Sequence of protein 2:
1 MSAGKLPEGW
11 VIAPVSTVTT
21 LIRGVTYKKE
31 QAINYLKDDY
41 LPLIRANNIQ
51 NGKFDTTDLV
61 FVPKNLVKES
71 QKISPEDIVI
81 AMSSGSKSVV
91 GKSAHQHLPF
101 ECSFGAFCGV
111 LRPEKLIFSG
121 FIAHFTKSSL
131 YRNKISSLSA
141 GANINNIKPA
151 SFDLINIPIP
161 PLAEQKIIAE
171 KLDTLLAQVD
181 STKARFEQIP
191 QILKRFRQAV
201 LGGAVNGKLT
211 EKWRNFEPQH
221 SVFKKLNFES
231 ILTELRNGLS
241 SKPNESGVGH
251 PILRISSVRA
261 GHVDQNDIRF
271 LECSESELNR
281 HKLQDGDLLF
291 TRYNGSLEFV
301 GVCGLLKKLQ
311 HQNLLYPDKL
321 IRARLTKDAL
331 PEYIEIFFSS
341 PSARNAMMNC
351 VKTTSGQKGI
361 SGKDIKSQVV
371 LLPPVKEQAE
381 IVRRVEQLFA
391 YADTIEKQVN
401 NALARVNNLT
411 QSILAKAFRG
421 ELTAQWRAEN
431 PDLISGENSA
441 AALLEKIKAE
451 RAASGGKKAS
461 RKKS

Sequence of protein 1:
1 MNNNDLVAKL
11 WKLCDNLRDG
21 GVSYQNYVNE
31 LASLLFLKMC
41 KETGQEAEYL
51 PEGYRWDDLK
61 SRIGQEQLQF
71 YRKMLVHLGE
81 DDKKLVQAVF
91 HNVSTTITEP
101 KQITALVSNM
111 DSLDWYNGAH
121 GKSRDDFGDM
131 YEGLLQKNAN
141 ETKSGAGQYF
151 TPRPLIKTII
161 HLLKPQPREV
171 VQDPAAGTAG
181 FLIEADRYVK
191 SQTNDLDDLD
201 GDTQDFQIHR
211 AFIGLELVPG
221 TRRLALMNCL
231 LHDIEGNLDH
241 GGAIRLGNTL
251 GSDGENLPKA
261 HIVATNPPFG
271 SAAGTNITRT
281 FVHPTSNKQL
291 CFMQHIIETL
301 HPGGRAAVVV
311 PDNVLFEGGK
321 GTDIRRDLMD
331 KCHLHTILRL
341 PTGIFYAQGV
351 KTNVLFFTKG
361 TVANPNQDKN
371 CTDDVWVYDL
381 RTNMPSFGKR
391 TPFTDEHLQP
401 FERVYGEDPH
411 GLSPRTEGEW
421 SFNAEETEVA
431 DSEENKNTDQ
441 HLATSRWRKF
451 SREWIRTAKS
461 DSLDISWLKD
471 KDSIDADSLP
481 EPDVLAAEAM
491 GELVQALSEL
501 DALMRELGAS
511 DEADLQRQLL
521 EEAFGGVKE

These two protein chains interact to form a complex.

Contacts between the two chains:
Residue S460 in protein 1 is in contact with residue S139 in protein 2 (closest heavy-atom distance 3.9 Å).